This data describes a binding interaction between two proteins.

Contacts between the two chains:
Residue N756 in protein 1 interacts with residue F10 in protein 2 (closest heavy-atom distance 3.8 Å).
Residue E802 in protein 1 is in contact with residue A4 in protein 2 (closest heavy-atom distance 3.2 Å).
Residue E802 in protein 1 contacts residue F5 in protein 2 (closest heavy-atom distance 3.9 Å).
Residue Q798 in protein 1 contacts residue G6 in protein 2 (closest heavy-atom distance 3.4 Å).
Residue A843 in protein 1 interacts with residue A4 in protein 2 (closest heavy-atom distance 4.7 Å).
Residue A844 in protein 1 contacts residue A4 in protein 2 (closest heavy-atom distance 3.2 Å).
Residue Q798 in protein 1 is in contact with residue P8 in protein 2 (closest heavy-atom distance 3.3 Å).
Residue M763 in protein 1 interacts with residue F10 in protein 2 (closest heavy-atom distance 4.5 Å).
Residue Q798 in protein 1 is in contact with residue A9 in protein 2 (closest heavy-atom distance 4.2 Å).
Residue N756 in protein 1 is in contact with residue A9 in protein 2 (closest heavy-atom distance 4.7 Å).
Residue N756 in protein 1 contacts residue G11 in protein 2 (closest heavy-atom distance 3.2 Å).
Residue F848 in protein 1 is in contact with residue F5 in protein 2 (closest heavy-atom distance 5.0 Å).
Residue E760 in protein 1 interacts with residue F10 in protein 2 (closest heavy-atom distance 3.6 Å).
Residue L847 in protein 1 interacts with residue F5 in protein 2 (closest heavy-atom distance 4.3 Å).
Residue L847 in protein 1 contacts residue A4 in protein 2 (closest heavy-atom distance 3.9 Å).
Residue A844 in protein 1 is in contact with residue F5 in protein 2 (closest heavy-atom distance 3.6 Å).
Residue E802 in protein 1 interacts with residue S3 in protein 2 (closest heavy-atom distance 2.9 Å).
Residue Q798 in protein 1 is in contact with residue F5 in protein 2 (closest heavy-atom distance 3.4 Å).
Residue L795 in protein 1 interacts with residue A9 in protein 2 (closest heavy-atom distance 3.7 Å).
Residue L755 in protein 1 interacts with residue F10 in protein 2 (closest heavy-atom distance 4.6 Å).
Residue P841 in protein 1 interacts with residue A4 in protein 2 (closest heavy-atom distance 3.2 Å).
Residue S799 in protein 1 contacts residue P8 in protein 2 (closest heavy-atom distance 3.9 Å).
Residue M763 in protein 1 interacts with residue P8 in protein 2 (closest heavy-atom distance 3.6 Å).
Residue S799 in protein 1 interacts with residue F10 in protein 2 (closest heavy-atom distance 3.3 Å).
Residue Q798 in protein 1 is in contact with residue A7 in protein 2 (closest heavy-atom distance 3.5 Å).
Residue L840 in protein 1 is in contact with residue F5 in protein 2 (closest heavy-atom distance 3.3 Å).
Residue L759 in protein 1 interacts with residue F10 in protein 2 (closest heavy-atom distance 4.0 Å).
Residue L795 in protein 1 is in contact with residue P8 in protein 2 (closest heavy-atom distance 3.7 Å).
Residue P841 in protein 1 contacts residue F5 in protein 2 (closest heavy-atom distance 4.6 Å).
Residue L795 in protein 1 interacts with residue F10 in protein 2 (closest heavy-atom distance 3.7 Å).
Residue L797 in protein 1 interacts with residue F5 in protein 2 (closest heavy-atom distance 3.9 Å).
Residue F801 in protein 1 contacts residue F5 in protein 2 (closest heavy-atom distance 3.3 Å).

Sequence of protein 2:
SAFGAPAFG

Sequence of protein 1:
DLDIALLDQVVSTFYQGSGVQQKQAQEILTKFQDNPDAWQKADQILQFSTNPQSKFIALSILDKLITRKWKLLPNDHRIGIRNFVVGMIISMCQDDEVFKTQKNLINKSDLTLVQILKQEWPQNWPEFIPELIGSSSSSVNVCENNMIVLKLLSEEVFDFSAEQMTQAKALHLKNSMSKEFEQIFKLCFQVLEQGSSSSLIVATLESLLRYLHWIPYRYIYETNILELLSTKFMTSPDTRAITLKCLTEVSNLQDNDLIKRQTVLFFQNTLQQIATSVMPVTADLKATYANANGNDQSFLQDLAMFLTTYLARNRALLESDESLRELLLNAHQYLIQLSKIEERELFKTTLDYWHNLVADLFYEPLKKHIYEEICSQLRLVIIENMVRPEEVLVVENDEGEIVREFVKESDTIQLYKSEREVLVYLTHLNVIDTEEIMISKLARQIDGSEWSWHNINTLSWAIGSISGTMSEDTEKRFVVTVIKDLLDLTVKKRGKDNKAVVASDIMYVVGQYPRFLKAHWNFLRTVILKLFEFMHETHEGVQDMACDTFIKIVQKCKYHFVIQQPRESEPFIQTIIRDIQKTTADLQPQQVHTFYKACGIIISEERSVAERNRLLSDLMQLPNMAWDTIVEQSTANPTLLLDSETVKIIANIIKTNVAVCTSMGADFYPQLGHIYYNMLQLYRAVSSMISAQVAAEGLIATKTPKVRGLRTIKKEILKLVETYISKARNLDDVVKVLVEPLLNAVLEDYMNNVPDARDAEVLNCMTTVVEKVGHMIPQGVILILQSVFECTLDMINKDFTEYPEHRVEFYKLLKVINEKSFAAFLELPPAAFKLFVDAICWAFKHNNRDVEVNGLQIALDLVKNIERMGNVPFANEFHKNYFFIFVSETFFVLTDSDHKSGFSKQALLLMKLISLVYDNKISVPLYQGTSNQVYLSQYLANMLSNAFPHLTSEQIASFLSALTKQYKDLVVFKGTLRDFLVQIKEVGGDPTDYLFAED